Contacts between the two chains:
Residue Y518 in chain B interacts with residue L61 in chain A (closest heavy-atom distance 3.8 Å).
Residue G502 in chain B contacts residue G11 in chain A (closest heavy-atom distance 3.5 Å).
Residue L517 in chain B is in contact with residue V62 in chain A (closest heavy-atom distance 4.3 Å).
Residue M542 in chain B contacts residue R36 in chain A (closest heavy-atom distance 3.4 Å).
Residue M542 in chain B contacts residue I59 in chain A (closest heavy-atom distance 3.5 Å).
Residue N514 in chain B interacts with residue M63 in chain A (closest heavy-atom distance 3.3 Å).
Residue D506 in chain B is in contact with residue L14 in chain A (closest heavy-atom distance 3.8 Å).
Residue N514 in chain B interacts with residue L65 in chain A (closest heavy-atom distance 3.0 Å).
Residue M542 in chain B contacts residue C22 in chain A (closest heavy-atom distance 4.1 Å).
Residue N525 in chain B interacts with residue G60 in chain A (closest heavy-atom distance 3.2 Å).
Residue I509 in chain B contacts residue I67 in chain A (closest heavy-atom distance 4.4 Å).
Residue M499 in chain B is in contact with residue L44 in chain A (closest heavy-atom distance 3.9 Å).
Residue K512 in chain B interacts with residue S87 in chain A (closest heavy-atom distance 3.9 Å).
Residue F481 in chain B interacts with residue L18 in chain A (closest heavy-atom distance 3.6 Å).
Residue A545 in chain B is in contact with residue V62 in chain A (closest heavy-atom distance 3.7 Å).
Residue E498 in chain B is in contact with residue Y43 in chain A (closest heavy-atom distance 3.5 Å).
Residue D506 in chain B interacts with residue C12 in chain A (closest heavy-atom distance 3.6 Å).
Residue A501 in chain B is in contact with residue C12 in chain A (closest heavy-atom distance 3.1 Å).
Residue Q521 in chain B is in contact with residue L61 in chain A (closest heavy-atom distance 3.7 Å).
Residue G502 in chain B contacts residue Y10 in chain A (closest heavy-atom distance 3.1 Å).
Residue L510 in chain B interacts with residue I67 in chain A (closest heavy-atom distance 3.2 Å).
Residue N526 in chain B is in contact with residue L61 in chain A (closest heavy-atom distance 3.9 Å).
Residue D543 in chain B contacts residue C22 in chain A (closest heavy-atom distance 3.0 Å).
Residue F541 in chain B contacts residue Y24 in chain A (closest heavy-atom distance 4.4 Å).
Residue G544 in chain B interacts with residue F19 in chain A (closest heavy-atom distance 3.5 Å).
Residue E498 in chain B contacts residue Y45 in chain A (closest heavy-atom distance 3.6 Å).
Residue Q511 in chain B is in contact with residue I67 in chain A (closest heavy-atom distance 3.9 Å).
Residue I509 in chain B interacts with residue F16 in chain A (closest heavy-atom distance 3.8 Å).
Residue F481 in chain B is in contact with residue S64 in chain A (closest heavy-atom distance 3.5 Å).
Residue L517 in chain B is in contact with residue L61 in chain A (closest heavy-atom distance 4.4 Å).
Residue N526 in chain B contacts residue I59 in chain A (closest heavy-atom distance 4.2 Å).
Residue M499 in chain B interacts with residue Y45 in chain A (closest heavy-atom distance 3.5 Å).
Residue T505 in chain B interacts with residue C12 in chain A (closest heavy-atom distance 3.1 Å).
Residue N514 in chain B is in contact with residue F66 in chain A (closest heavy-atom distance 4.4 Å).
Residue A545 in chain B is in contact with residue I59 in chain A (closest heavy-atom distance 3.9 Å).
Residue N526 in chain B contacts residue V62 in chain A (closest heavy-atom distance 3.4 Å).
Residue F481 in chain B is in contact with residue L65 in chain A (closest heavy-atom distance 4.2 Å).
Residue A500 in chain B interacts with residue R15 in chain A (closest heavy-atom distance 3.4 Å).
Residue M542 in chain B is in contact with residue Y24 in chain A (closest heavy-atom distance 2.6 Å).
Residue Q521 in chain B contacts residue V62 in chain A (closest heavy-atom distance 3.5 Å).
Residue F546 in chain B interacts with residue I59 in chain A (closest heavy-atom distance 3.5 Å).
Residue L510 in chain B interacts with residue F16 in chain A (closest heavy-atom distance 3.6 Å).
Residue A501 in chain B is in contact with residue Y10 in chain A (closest heavy-atom distance 3.5 Å).
Residue G502 in chain B is in contact with residue C12 in chain A (closest heavy-atom distance 3.8 Å).
Residue A500 in chain B contacts residue C12 in chain A (closest heavy-atom distance 4.3 Å).
Residue D506 in chain B contacts residue C13 in chain A (closest heavy-atom distance 3.1 Å).
Residue I509 in chain B interacts with residue R15 in chain A (closest heavy-atom distance 4.3 Å).
Residue Q511 in chain B contacts residue R84 in chain A (closest heavy-atom distance 4.5 Å).
Residue A500 in chain B contacts residue Y45 in chain A (closest heavy-atom distance 4.2 Å).
Residue D543 in chain B is in contact with residue F19 in chain A (closest heavy-atom distance 3.2 Å).
Residue N515 in chain B contacts residue S87 in chain A (closest heavy-atom distance 3.2 Å).
Residue I509 in chain B is in contact with residue L14 in chain A (closest heavy-atom distance 3.7 Å).
Residue Q511 in chain B interacts with residue L14 in chain A (closest heavy-atom distance 3.3 Å).
Residue A496 in chain B interacts with residue F16 in chain A (closest heavy-atom distance 3.5 Å).
Residue A500 in chain B is in contact with residue L44 in chain A (closest heavy-atom distance 3.2 Å).
Residue P482 in chain B is in contact with residue L65 in chain A (closest heavy-atom distance 3.5 Å).
Residue F481 in chain B interacts with residue F16 in chain A (closest heavy-atom distance 4.1 Å).
Residue R479 in chain B contacts residue V62 in chain A (closest heavy-atom distance 3.5 Å).
Residue E498 in chain B is in contact with residue L44 in chain A (closest heavy-atom distance 3.2 Å).
Residue A501 in chain B is in contact with residue Y45 in chain A (closest heavy-atom distance 3.8 Å).

Sequence of chain A:
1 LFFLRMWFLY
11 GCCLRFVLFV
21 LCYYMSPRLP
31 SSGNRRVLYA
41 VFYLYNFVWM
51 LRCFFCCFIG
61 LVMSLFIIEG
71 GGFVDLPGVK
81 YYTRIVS

These two protein chains interact to form a complex.

Sequence of chain B:
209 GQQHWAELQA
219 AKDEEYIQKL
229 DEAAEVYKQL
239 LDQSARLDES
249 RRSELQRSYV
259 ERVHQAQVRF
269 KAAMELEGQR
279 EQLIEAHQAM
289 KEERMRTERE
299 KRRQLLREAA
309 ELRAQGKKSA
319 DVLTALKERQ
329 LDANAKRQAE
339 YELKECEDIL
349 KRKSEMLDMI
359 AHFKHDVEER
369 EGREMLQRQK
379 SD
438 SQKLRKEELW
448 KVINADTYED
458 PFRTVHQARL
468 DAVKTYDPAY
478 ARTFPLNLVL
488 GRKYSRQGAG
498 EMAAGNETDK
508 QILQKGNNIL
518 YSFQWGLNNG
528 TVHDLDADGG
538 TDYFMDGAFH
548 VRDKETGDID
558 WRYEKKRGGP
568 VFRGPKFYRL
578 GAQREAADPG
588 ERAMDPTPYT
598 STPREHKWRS